Sequence of chain A:
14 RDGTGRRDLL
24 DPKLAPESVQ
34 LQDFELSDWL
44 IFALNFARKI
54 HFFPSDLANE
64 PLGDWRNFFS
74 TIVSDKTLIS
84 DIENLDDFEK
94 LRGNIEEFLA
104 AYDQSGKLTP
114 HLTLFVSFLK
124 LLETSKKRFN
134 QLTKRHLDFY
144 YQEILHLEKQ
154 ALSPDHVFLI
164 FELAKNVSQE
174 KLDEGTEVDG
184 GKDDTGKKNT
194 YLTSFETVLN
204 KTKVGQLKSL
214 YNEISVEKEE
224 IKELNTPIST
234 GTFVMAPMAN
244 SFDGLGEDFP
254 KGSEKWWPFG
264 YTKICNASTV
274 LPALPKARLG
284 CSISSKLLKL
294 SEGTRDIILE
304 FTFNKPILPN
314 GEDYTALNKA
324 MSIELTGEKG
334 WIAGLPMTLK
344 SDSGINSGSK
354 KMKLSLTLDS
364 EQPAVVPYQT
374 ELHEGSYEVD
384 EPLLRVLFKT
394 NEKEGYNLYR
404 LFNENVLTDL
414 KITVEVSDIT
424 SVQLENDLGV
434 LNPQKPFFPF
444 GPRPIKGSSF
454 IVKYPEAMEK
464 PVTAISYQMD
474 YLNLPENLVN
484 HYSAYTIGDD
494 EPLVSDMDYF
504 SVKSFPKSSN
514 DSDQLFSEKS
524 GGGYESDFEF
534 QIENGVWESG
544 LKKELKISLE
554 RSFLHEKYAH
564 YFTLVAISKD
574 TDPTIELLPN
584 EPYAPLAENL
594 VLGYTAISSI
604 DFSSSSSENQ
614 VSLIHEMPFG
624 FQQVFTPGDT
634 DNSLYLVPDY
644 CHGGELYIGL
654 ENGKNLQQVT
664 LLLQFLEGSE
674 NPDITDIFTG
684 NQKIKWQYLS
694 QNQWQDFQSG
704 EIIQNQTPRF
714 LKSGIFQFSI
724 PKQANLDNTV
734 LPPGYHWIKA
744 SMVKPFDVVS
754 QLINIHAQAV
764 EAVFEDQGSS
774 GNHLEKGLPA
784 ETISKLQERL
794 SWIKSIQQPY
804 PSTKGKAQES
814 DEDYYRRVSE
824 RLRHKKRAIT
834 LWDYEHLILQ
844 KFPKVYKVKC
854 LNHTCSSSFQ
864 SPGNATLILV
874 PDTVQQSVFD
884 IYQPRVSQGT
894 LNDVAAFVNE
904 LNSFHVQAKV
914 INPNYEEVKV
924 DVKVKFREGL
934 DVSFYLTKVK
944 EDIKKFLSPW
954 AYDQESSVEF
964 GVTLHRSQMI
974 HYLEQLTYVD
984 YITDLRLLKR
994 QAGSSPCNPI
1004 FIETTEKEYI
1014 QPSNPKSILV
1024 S

This data describes a binding interaction between two proteins.

Residue-level contacts at the interface:
Residue R792 in chain A is in contact with residue Y129 in chain B (closest heavy-atom distance 3.9 Å).
Residue R792 in chain A is in contact with residue E130 in chain B (closest heavy-atom distance 4.7 Å).
Residue K191 in chain A contacts residue L131 in chain B (closest heavy-atom distance 4.9 Å).

Sequence of chain B:
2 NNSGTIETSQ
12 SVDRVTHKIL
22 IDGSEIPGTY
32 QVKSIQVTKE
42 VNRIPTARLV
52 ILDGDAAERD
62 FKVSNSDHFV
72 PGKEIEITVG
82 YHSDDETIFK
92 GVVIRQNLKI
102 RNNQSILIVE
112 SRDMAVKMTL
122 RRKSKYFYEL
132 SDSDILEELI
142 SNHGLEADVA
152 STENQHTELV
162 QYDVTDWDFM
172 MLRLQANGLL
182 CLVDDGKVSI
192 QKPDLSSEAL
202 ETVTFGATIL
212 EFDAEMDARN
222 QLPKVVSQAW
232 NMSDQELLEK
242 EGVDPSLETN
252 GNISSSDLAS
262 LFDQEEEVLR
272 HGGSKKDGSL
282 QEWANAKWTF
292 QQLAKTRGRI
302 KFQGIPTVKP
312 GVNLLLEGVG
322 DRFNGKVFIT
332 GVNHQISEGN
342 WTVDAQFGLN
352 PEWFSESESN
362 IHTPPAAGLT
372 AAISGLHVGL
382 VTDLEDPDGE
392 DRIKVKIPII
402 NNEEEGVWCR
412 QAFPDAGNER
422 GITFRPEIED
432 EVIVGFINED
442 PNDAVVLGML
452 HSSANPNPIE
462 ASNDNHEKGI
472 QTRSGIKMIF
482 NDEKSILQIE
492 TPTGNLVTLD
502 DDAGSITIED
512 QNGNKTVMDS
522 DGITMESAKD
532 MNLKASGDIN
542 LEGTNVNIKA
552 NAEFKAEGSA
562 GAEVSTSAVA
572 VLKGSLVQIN